Sequence of chain B:
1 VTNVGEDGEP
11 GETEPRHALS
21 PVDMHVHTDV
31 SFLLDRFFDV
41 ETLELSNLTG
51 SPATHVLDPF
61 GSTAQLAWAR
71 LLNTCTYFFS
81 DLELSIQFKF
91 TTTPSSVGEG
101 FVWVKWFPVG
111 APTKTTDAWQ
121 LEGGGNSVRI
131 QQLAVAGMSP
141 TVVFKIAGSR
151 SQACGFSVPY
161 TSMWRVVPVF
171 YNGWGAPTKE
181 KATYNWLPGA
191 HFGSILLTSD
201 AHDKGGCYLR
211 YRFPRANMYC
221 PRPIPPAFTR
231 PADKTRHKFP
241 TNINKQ

The following describes two proteins that form a bound complex.

Interface contacts:
Residue F239 in chain B is in contact with residue Q226 in chain A (closest heavy-atom distance 2.9 Å).
Residue Q65 in chain B interacts with residue L222 in chain A (closest heavy-atom distance 3.1 Å).
Residue V4 in chain B is in contact with residue N151 in chain A (closest heavy-atom distance 3.1 Å).
Residue R230 in chain B contacts residue E84 in chain A (closest heavy-atom distance 2.9 Å).
Residue E83 in chain B interacts with residue S22 in chain A (closest heavy-atom distance 2.8 Å).
Residue K238 in chain B interacts with residue S171 in chain A (closest heavy-atom distance 3.1 Å).
Residue W106 in chain B interacts with residue Y26 in chain A (closest heavy-atom distance 3.0 Å).
Residue R70 in chain B is in contact with residue F96 in chain A (closest heavy-atom distance 3.1 Å).
Residue N244 in chain B contacts residue A172 in chain A (closest heavy-atom distance 2.8 Å).
Residue Y219 in chain B contacts residue R39 in chain A (closest heavy-atom distance 3.2 Å).
Residue S20 in chain B contacts residue R101 in chain A (closest heavy-atom distance 2.7 Å).
Residue I224 in chain B contacts residue Y89 in chain A (closest heavy-atom distance 3.0 Å).
Residue E83 in chain B contacts residue N21 in chain A (closest heavy-atom distance 3.0 Å).
Residue K234 in chain B contacts residue D77 in chain A (closest heavy-atom distance 3.2 Å).
Residue H237 in chain B contacts residue S171 in chain A (closest heavy-atom distance 2.7 Å).
Residue P15 in chain B is in contact with residue N157 in chain A (closest heavy-atom distance 2.9 Å).
Residue D23 in chain B is in contact with residue S215 in chain A (closest heavy-atom distance 2.6 Å).
Residue T229 in chain B contacts residue H86 in chain A (closest heavy-atom distance 3.1 Å).
Residue N244 in chain B interacts with residue T175 in chain A (closest heavy-atom distance 3.2 Å).
Residue S85 in chain B is in contact with residue F14 in chain A (closest heavy-atom distance 3.2 Å).
Residue F239 in chain B is in contact with residue S171 in chain A (closest heavy-atom distance 3.0 Å).
Residue T28 in chain B contacts residue N42 in chain A (closest heavy-atom distance 2.9 Å).
Residue R150 in chain B is in contact with residue D12 in chain A (closest heavy-atom distance 3.2 Å).
Residue R165 in chain B contacts residue Q35 in chain A (closest heavy-atom distance 3.1 Å).
Residue Y219 in chain B is in contact with residue R34 in chain A (closest heavy-atom distance 3.0 Å).
Residue L19 in chain B is in contact with residue Y160 in chain A (closest heavy-atom distance 3.1 Å).
Residue R236 in chain B interacts with residue A172 in chain A (closest heavy-atom distance 3.2 Å).
Residue V30 in chain B interacts with residue T41 in chain A (closest heavy-atom distance 2.9 Å).
Residue K234 in chain B is in contact with residue Q75 in chain A (closest heavy-atom distance 3.0 Å).
Residue M218 in chain B is in contact with residue R39 in chain A (closest heavy-atom distance 3.2 Å).
Residue F156 in chain B is in contact with residue T23 in chain A (closest heavy-atom distance 3.1 Å).
Residue R230 in chain B contacts residue S55 in chain A (closest heavy-atom distance 2.8 Å).
Residue H25 in chain B interacts with residue K48 in chain A (closest heavy-atom distance 3.1 Å).
Residue R70 in chain B contacts residue S92 in chain A (closest heavy-atom distance 2.8 Å).
Residue P221 in chain B contacts residue G38 in chain A (closest heavy-atom distance 3.1 Å).
Residue P10 in chain B is in contact with residue N107 in chain A (closest heavy-atom distance 2.8 Å).
Residue F239 in chain B contacts residue Y170 in chain A (closest heavy-atom distance 3.0 Å).
Residue M218 in chain B contacts residue F40 in chain A (closest heavy-atom distance 3.0 Å).
Residue A18 in chain B is in contact with residue D213 in chain A (closest heavy-atom distance 2.9 Å).
Residue R165 in chain B contacts residue P33 in chain A (closest heavy-atom distance 3.0 Å).
Residue H237 in chain B contacts residue S81 in chain A (closest heavy-atom distance 3.1 Å).
Residue T13 in chain B interacts with residue N157 in chain A (closest heavy-atom distance 3.0 Å).
Residue G11 in chain B interacts with residue N107 in chain A (closest heavy-atom distance 3.2 Å).
Residue S157 in chain B is in contact with residue T23 in chain A (closest heavy-atom distance 2.5 Å).
Residue N217 in chain B interacts with residue R39 in chain A (closest heavy-atom distance 2.6 Å).
Residue F156 in chain B interacts with residue L25 in chain A (closest heavy-atom distance 3.2 Å).
Residue P221 in chain B interacts with residue F40 in chain A (closest heavy-atom distance 3.1 Å).
Residue H27 in chain B contacts residue P219 in chain A (closest heavy-atom distance 3.2 Å).
Residue R165 in chain B interacts with residue R34 in chain A (closest heavy-atom distance 2.9 Å).
Residue F228 in chain B contacts residue H86 in chain A (closest heavy-atom distance 3.0 Å).
Residue V1 in chain B interacts with residue S155 in chain A (closest heavy-atom distance 2.9 Å).
Residue V1 in chain B interacts with residue F154 in chain A (closest heavy-atom distance 2.9 Å).
Residue F79 in chain B contacts residue R34 in chain A (closest heavy-atom distance 3.2 Å).
Residue R210 in chain B is in contact with residue F14 in chain A (closest heavy-atom distance 2.6 Å).
Residue R230 in chain B contacts residue A83 in chain A (closest heavy-atom distance 3.1 Å).
Residue C220 in chain B contacts residue G38 in chain A (closest heavy-atom distance 2.7 Å).
Residue T235 in chain B is in contact with residue A83 in chain A (closest heavy-atom distance 2.6 Å).
Residue N3 in chain B interacts with residue A153 in chain A (closest heavy-atom distance 2.9 Å).
Residue T13 in chain B contacts residue S155 in chain A (closest heavy-atom distance 3.1 Å).
Residue T74 in chain B is in contact with residue F43 in chain A (closest heavy-atom distance 3.1 Å).

Sequence of chain A:
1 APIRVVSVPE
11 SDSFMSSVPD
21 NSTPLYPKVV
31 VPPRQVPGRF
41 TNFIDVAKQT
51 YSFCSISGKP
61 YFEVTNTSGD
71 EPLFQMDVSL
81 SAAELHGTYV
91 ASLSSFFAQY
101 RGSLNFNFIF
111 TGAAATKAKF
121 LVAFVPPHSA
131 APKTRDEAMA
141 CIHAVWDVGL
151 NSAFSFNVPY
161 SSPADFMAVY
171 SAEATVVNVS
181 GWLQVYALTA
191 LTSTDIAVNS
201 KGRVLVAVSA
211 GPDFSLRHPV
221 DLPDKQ